The following describes two proteins that form a bound complex.

Sequence of chain A:
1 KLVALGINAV

Residue-level contacts at the interface:
Residue Q155 in chain B contacts residue G6 in chain A (closest heavy-atom distance 3.3 Å).
Residue L156 in chain B is in contact with residue V3 in chain A (closest heavy-atom distance 4.2 Å).
Residue D77 in chain B interacts with residue V10 in chain A (closest heavy-atom distance 2.8 Å).
Residue W147 in chain B interacts with residue A9 in chain A (closest heavy-atom distance 3.0 Å).
Residue R97 in chain B contacts residue I7 in chain A (closest heavy-atom distance 3.7 Å).
Residue Y116 in chain B interacts with residue V10 in chain A (closest heavy-atom distance 3.6 Å).
Residue T143 in chain B contacts residue V10 in chain A (closest heavy-atom distance 3.4 Å).
Residue W167 in chain B contacts residue K1 in chain A (closest heavy-atom distance 3.4 Å).
Residue Y159 in chain B interacts with residue K1 in chain A (closest heavy-atom distance 2.6 Å).
Residue H70 in chain B contacts residue L2 in chain A (closest heavy-atom distance 4.3 Å).
Residue Q155 in chain B contacts residue N8 in chain A (closest heavy-atom distance 4.5 Å).
Residue V67 in chain B contacts residue L2 in chain A (closest heavy-atom distance 3.6 Å).
Residue Y59 in chain B contacts residue K1 in chain A (closest heavy-atom distance 4.2 Å).
Residue T163 in chain B contacts residue K1 in chain A (closest heavy-atom distance 4.0 Å).
Residue M45 in chain B contacts residue L2 in chain A (closest heavy-atom distance 3.4 Å).
Residue W147 in chain B is in contact with residue N8 in chain A (closest heavy-atom distance 3.3 Å).
Residue H114 in chain B interacts with residue I7 in chain A (closest heavy-atom distance 4.8 Å).
Residue Y123 in chain B is in contact with residue V10 in chain A (closest heavy-atom distance 4.3 Å).
Residue K66 in chain B interacts with residue V3 in chain A (closest heavy-atom distance 3.6 Å).
Residue K146 in chain B interacts with residue A9 in chain A (closest heavy-atom distance 3.8 Å).
Residue Y159 in chain B contacts residue V3 in chain A (closest heavy-atom distance 3.5 Å).
Residue F33 in chain B interacts with residue K1 in chain A (closest heavy-atom distance 4.7 Å).
Residue K66 in chain B is in contact with residue A4 in chain A (closest heavy-atom distance 3.7 Å).
Residue T80 in chain B interacts with residue V10 in chain A (closest heavy-atom distance 3.7 Å).
Residue T73 in chain B contacts residue I7 in chain A (closest heavy-atom distance 3.9 Å).
Residue K66 in chain B is in contact with residue K1 in chain A (closest heavy-atom distance 3.7 Å).
Residue L156 in chain B interacts with residue G6 in chain A (closest heavy-atom distance 4.2 Å).
Residue Y7 in chain B is in contact with residue L2 in chain A (closest heavy-atom distance 3.5 Å).
Residue T73 in chain B interacts with residue A9 in chain A (closest heavy-atom distance 3.7 Å).
Residue A69 in chain B is in contact with residue I7 in chain A (closest heavy-atom distance 4.3 Å).
Residue L156 in chain B is in contact with residue L5 in chain A (closest heavy-atom distance 4.0 Å).
Residue Y99 in chain B is in contact with residue L2 in chain A (closest heavy-atom distance 3.4 Å).
Residue W147 in chain B contacts residue V10 in chain A (closest heavy-atom distance 3.6 Å).
Residue R97 in chain B contacts residue N8 in chain A (closest heavy-atom distance 4.8 Å).
Residue Y159 in chain B interacts with residue L2 in chain A (closest heavy-atom distance 3.9 Å).
Residue V76 in chain B contacts residue A9 in chain A (closest heavy-atom distance 4.2 Å).
Residue Y171 in chain B interacts with residue K1 in chain A (closest heavy-atom distance 2.7 Å).
Residue H70 in chain B is in contact with residue V3 in chain A (closest heavy-atom distance 3.3 Å).
Residue F9 in chain B is in contact with residue L2 in chain A (closest heavy-atom distance 3.6 Å).
Residue Y84 in chain B interacts with residue V10 in chain A (closest heavy-atom distance 3.5 Å).
Residue E63 in chain B interacts with residue L2 in chain A (closest heavy-atom distance 2.8 Å).
Residue K66 in chain B contacts residue L2 in chain A (closest heavy-atom distance 3.0 Å).
Residue V152 in chain B is in contact with residue G6 in chain A (closest heavy-atom distance 3.5 Å).
Residue Q155 in chain B is in contact with residue L5 in chain A (closest heavy-atom distance 3.8 Å).
Residue D77 in chain B is in contact with residue N8 in chain A (closest heavy-atom distance 4.5 Å).
Residue D77 in chain B contacts residue A9 in chain A (closest heavy-atom distance 3.2 Å).
Residue T73 in chain B interacts with residue N8 in chain A (closest heavy-atom distance 3.8 Å).
Residue H70 in chain B contacts residue I7 in chain A (closest heavy-atom distance 3.6 Å).
Residue L81 in chain B contacts residue V10 in chain A (closest heavy-atom distance 3.9 Å).
Residue K146 in chain B is in contact with residue V10 in chain A (closest heavy-atom distance 2.7 Å).
Residue Y99 in chain B contacts residue V3 in chain A (closest heavy-atom distance 3.0 Å).
Residue M5 in chain B interacts with residue K1 in chain A (closest heavy-atom distance 3.8 Å).
Residue Y99 in chain B interacts with residue I7 in chain A (closest heavy-atom distance 4.4 Å).
Residue V152 in chain B is in contact with residue N8 in chain A (closest heavy-atom distance 3.2 Å).
Residue Y7 in chain B is in contact with residue K1 in chain A (closest heavy-atom distance 2.8 Å).
Residue A150 in chain B interacts with residue N8 in chain A (closest heavy-atom distance 3.8 Å).
Residue E63 in chain B interacts with residue K1 in chain A (closest heavy-atom distance 3.6 Å).

Sequence of chain B:
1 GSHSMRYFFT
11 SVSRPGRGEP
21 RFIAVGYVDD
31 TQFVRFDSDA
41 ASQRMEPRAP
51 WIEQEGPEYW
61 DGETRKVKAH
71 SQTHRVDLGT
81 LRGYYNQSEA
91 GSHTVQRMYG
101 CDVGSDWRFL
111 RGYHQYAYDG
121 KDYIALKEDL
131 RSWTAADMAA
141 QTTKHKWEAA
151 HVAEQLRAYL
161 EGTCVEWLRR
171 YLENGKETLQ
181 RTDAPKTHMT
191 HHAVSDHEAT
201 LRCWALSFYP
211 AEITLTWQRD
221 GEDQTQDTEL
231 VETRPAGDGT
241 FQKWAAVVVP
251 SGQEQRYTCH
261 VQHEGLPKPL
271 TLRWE